Sequence of protein 1:
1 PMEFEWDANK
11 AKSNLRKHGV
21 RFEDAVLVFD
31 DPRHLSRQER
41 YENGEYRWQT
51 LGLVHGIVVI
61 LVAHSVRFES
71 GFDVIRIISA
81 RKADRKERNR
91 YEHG

These two protein chains interact to form a complex.

Sequence of protein 2:
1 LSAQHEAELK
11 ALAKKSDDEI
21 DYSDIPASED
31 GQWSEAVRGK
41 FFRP

Contacts between the two chains:
Residue R81 in protein 1 contacts residue I20 in protein 2 (closest heavy-atom distance 3.7 Å).
Residue Y91 in protein 1 contacts residue R38 in protein 2 (closest heavy-atom distance 2.8 Å).
Residue L61 in protein 1 is in contact with residue I25 in protein 2 (closest heavy-atom distance 3.5 Å).
Residue S79 in protein 1 interacts with residue I25 in protein 2 (closest heavy-atom distance 3.6 Å).
Residue K82 in protein 1 interacts with residue I20 in protein 2 (closest heavy-atom distance 3.7 Å).
Residue L51 in protein 1 contacts residue W33 in protein 2 (closest heavy-atom distance 3.6 Å).
Residue R21 in protein 1 contacts residue E8 in protein 2 (closest heavy-atom distance 2.7 Å).
Residue H34 in protein 1 is in contact with residue F41 in protein 2 (closest heavy-atom distance 3.0 Å).
Residue H64 in protein 1 interacts with residue F41 in protein 2 (closest heavy-atom distance 3.7 Å).
Residue F29 in protein 1 interacts with residue F41 in protein 2 (closest heavy-atom distance 3.7 Å).
Residue R37 in protein 1 contacts residue W33 in protein 2 (closest heavy-atom distance 3.6 Å).
Residue G94 in protein 1 contacts residue R38 in protein 2 (closest heavy-atom distance 2.9 Å).
Residue H18 in protein 1 is in contact with residue D24 in protein 2 (closest heavy-atom distance 2.7 Å).
Residue R81 in protein 1 interacts with residue I25 in protein 2 (closest heavy-atom distance 2.9 Å).
Residue F29 in protein 1 contacts residue F42 in protein 2 (closest heavy-atom distance 3.6 Å).
Residue D30 in protein 1 interacts with residue F42 in protein 2 (closest heavy-atom distance 3.5 Å).
Residue H34 in protein 1 contacts residue G39 in protein 2 (closest heavy-atom distance 2.8 Å).
Residue H18 in protein 1 contacts residue K15 in protein 2 (closest heavy-atom distance 3.4 Å).
Residue Q49 in protein 1 interacts with residue W33 in protein 2 (closest heavy-atom distance 3.7 Å).
Residue I57 in protein 1 interacts with residue L9 in protein 2 (closest heavy-atom distance 3.4 Å).
Residue H34 in protein 1 is in contact with residue K40 in protein 2 (closest heavy-atom distance 3.4 Å).
Residue L35 in protein 1 contacts residue V37 in protein 2 (closest heavy-atom distance 3.6 Å).
Residue S36 in protein 1 interacts with residue F41 in protein 2 (closest heavy-atom distance 3.6 Å).
Residue D84 in protein 1 is in contact with residue Y22 in protein 2 (closest heavy-atom distance 2.6 Å).
Residue V66 in protein 1 is in contact with residue F41 in protein 2 (closest heavy-atom distance 3.6 Å).
Residue K17 in protein 1 contacts residue S23 in protein 2 (closest heavy-atom distance 3.1 Å).
Residue P32 in protein 1 is in contact with residue F42 in protein 2 (closest heavy-atom distance 3.7 Å).
Residue H34 in protein 1 contacts residue R38 in protein 2 (closest heavy-atom distance 3.2 Å).
Residue R85 in protein 1 interacts with residue D17 in protein 2 (closest heavy-atom distance 2.6 Å).
Residue R21 in protein 1 contacts residue H5 in protein 2 (closest heavy-atom distance 3.8 Å).
Residue S36 in protein 1 contacts residue A36 in protein 2 (closest heavy-atom distance 3.0 Å).
Residue V20 in protein 1 contacts residue L12 in protein 2 (closest heavy-atom distance 3.6 Å).
Residue D84 in protein 1 contacts residue I20 in protein 2 (closest heavy-atom distance 3.8 Å).
Residue S79 in protein 1 contacts residue D24 in protein 2 (closest heavy-atom distance 3.4 Å).
Residue Q49 in protein 1 contacts residue I25 in protein 2 (closest heavy-atom distance 3.8 Å).
Residue R81 in protein 1 is in contact with residue Y22 in protein 2 (closest heavy-atom distance 3.5 Å).
Residue A63 in protein 1 is in contact with residue I25 in protein 2 (closest heavy-atom distance 3.7 Å).
Residue H34 in protein 1 interacts with residue F42 in protein 2 (closest heavy-atom distance 3.2 Å).
Residue D24 in protein 1 is in contact with residue H5 in protein 2 (closest heavy-atom distance 2.7 Å).
Residue H18 in protein 1 interacts with residue D21 in protein 2 (closest heavy-atom distance 3.3 Å).
Residue R33 in protein 1 is in contact with residue R38 in protein 2 (closest heavy-atom distance 2.8 Å).
Residue L35 in protein 1 contacts residue W33 in protein 2 (closest heavy-atom distance 3.5 Å).
Residue D84 in protein 1 interacts with residue D17 in protein 2 (closest heavy-atom distance 3.5 Å).
Residue K17 in protein 1 interacts with residue D21 in protein 2 (closest heavy-atom distance 3.7 Å).
Residue R90 in protein 1 contacts residue D30 in protein 2 (closest heavy-atom distance 3.1 Å).
Residue E87 in protein 1 contacts residue S28 in protein 2 (closest heavy-atom distance 3.0 Å).
Residue P32 in protein 1 is in contact with residue G39 in protein 2 (closest heavy-atom distance 3.5 Å).
Residue R90 in protein 1 is in contact with residue R38 in protein 2 (closest heavy-atom distance 3.2 Å).
Residue K82 in protein 1 interacts with residue L12 in protein 2 (closest heavy-atom distance 3.2 Å).
Residue K17 in protein 1 contacts residue D24 in protein 2 (closest heavy-atom distance 2.9 Å).
Residue D24 in protein 1 contacts residue L9 in protein 2 (closest heavy-atom distance 3.8 Å).
Residue R88 in protein 1 interacts with residue D17 in protein 2 (closest heavy-atom distance 3.0 Å).
Residue R81 in protein 1 contacts residue P26 in protein 2 (closest heavy-atom distance 3.2 Å).
Residue R37 in protein 1 is in contact with residue Q32 in protein 2 (closest heavy-atom distance 3.4 Å).
Residue H55 in protein 1 is in contact with residue L9 in protein 2 (closest heavy-atom distance 3.5 Å).
Residue S36 in protein 1 interacts with residue V37 in protein 2 (closest heavy-atom distance 2.7 Å).
Residue K82 in protein 1 contacts residue K15 in protein 2 (closest heavy-atom distance 3.7 Å).
Residue H55 in protein 1 contacts residue L1 in protein 2 (closest heavy-atom distance 3.7 Å).
Residue I57 in protein 1 is in contact with residue A13 in protein 2 (closest heavy-atom distance 3.6 Å).
Residue R81 in protein 1 is in contact with residue D21 in protein 2 (closest heavy-atom distance 3.6 Å).